Sequence of protein 1:
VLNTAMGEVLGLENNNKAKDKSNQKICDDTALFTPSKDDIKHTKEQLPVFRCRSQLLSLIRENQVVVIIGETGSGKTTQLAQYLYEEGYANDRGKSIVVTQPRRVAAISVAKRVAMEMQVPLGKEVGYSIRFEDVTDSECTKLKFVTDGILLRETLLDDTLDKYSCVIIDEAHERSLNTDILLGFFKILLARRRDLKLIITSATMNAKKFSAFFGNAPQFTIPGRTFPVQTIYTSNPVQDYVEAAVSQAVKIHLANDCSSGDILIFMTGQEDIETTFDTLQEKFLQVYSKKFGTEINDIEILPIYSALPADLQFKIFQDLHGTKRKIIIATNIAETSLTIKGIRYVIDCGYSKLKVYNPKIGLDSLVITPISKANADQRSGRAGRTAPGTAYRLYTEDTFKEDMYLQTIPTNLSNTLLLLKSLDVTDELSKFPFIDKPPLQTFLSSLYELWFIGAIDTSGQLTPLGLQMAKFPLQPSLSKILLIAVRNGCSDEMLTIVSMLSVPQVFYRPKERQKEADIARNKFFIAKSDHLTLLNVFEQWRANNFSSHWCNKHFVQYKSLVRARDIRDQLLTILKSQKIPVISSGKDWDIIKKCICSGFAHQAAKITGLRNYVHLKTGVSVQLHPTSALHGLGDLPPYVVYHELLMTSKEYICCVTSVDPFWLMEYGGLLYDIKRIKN

Residue-level contacts at the interface:
Residue K910 in protein 2 interacts with residue L921 in protein 1 (closest heavy-atom distance 3.0 Å).
Residue K910 in protein 2 is in contact with residue G920 in protein 1 (closest heavy-atom distance 4.9 Å).

Sequence of protein 2:
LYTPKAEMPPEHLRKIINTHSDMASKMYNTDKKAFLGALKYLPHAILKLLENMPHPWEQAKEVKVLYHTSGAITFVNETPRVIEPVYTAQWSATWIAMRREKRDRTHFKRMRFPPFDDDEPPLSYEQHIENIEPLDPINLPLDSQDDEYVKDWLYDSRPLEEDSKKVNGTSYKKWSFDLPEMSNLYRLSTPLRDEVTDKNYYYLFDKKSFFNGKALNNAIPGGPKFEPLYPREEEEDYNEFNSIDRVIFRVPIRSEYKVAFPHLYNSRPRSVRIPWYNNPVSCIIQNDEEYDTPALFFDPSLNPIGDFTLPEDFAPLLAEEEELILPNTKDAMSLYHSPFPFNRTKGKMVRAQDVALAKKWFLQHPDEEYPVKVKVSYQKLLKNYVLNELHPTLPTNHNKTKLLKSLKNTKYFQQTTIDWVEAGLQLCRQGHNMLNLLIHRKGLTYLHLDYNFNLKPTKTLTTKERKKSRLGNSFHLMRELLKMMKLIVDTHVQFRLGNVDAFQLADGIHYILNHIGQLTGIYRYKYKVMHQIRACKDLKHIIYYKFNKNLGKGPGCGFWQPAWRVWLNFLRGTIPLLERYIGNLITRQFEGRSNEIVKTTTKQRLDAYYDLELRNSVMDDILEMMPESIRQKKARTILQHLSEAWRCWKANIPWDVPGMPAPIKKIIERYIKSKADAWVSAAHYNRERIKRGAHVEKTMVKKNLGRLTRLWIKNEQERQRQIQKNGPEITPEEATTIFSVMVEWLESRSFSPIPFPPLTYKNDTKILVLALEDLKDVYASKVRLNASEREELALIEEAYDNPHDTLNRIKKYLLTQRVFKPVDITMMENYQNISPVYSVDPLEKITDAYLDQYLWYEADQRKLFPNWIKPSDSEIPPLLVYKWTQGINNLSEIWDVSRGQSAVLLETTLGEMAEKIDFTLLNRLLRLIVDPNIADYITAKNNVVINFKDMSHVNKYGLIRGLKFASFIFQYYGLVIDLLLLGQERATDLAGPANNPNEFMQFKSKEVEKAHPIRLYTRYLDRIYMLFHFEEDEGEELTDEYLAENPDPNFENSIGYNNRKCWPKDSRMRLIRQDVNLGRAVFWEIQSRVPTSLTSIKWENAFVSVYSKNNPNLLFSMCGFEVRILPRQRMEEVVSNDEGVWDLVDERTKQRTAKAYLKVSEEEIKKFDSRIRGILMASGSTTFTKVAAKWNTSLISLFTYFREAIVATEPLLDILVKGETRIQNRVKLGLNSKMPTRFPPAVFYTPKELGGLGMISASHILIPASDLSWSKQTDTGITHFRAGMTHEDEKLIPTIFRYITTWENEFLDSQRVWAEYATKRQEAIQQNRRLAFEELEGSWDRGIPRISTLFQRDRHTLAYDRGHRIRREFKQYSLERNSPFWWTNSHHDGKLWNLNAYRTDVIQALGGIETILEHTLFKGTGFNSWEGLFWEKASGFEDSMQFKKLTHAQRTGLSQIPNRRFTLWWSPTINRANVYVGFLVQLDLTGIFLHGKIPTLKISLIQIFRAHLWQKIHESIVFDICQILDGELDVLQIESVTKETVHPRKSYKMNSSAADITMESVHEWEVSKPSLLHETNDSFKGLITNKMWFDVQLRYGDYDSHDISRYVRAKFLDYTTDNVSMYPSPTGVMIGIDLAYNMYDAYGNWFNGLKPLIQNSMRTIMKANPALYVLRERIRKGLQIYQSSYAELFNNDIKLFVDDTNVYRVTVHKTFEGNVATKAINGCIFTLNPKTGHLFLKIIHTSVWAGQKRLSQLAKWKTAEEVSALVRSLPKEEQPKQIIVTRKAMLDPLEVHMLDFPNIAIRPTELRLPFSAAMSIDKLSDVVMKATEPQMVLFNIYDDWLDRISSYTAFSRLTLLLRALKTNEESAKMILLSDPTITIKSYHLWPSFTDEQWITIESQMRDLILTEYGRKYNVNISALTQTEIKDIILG

These two protein chains interact to form a complex.